The following describes two proteins that form a bound complex.

Residue-level contacts at the interface:
Residue L5 in chain A contacts residue R125 in chain B (closest heavy-atom distance 4.7 Å).
Residue A10 in chain A is in contact with residue L170 in chain B (closest heavy-atom distance 4.9 Å).
Residue D3 in chain A interacts with residue I159 in chain B (closest heavy-atom distance 3.5 Å).
Residue L4 in chain A contacts residue I159 in chain B (closest heavy-atom distance 4.6 Å).
Residue A10 in chain A interacts with residue V162 in chain B (closest heavy-atom distance 4.8 Å).
Residue D3 in chain A is in contact with residue W130 in chain B (closest heavy-atom distance 4.9 Å).
Residue K6 in chain A contacts residue R125 in chain B (closest heavy-atom distance 4.8 Å).
Residue V83 in chain A interacts with residue P113 in chain B (closest heavy-atom distance 4.5 Å).
Residue D3 in chain A interacts with residue D129 in chain B (closest heavy-atom distance 4.6 Å).
Residue F7 in chain A interacts with residue V162 in chain B (closest heavy-atom distance 4.5 Å).
Residue R81 in chain A contacts residue P113 in chain B (closest heavy-atom distance 4.8 Å).
Residue L78 in chain A contacts residue V111 in chain B (closest heavy-atom distance 4.5 Å).
Residue K79 in chain A is in contact with residue V111 in chain B (closest heavy-atom distance 4.4 Å).
Residue D3 in chain A is in contact with residue R125 in chain B (closest heavy-atom distance 3.2 Å).
Residue R81 in chain A is in contact with residue V111 in chain B (closest heavy-atom distance 3.3 Å).
Residue G82 in chain A contacts residue P113 in chain B (closest heavy-atom distance 3.6 Å).
Residue R81 in chain A is in contact with residue Y112 in chain B (closest heavy-atom distance 3.2 Å).
Residue G82 in chain A contacts residue Y112 in chain B (closest heavy-atom distance 4.6 Å).
Residue Y68 in chain A is in contact with residue Y112 in chain B (closest heavy-atom distance 3.9 Å).

Sequence of chain A:
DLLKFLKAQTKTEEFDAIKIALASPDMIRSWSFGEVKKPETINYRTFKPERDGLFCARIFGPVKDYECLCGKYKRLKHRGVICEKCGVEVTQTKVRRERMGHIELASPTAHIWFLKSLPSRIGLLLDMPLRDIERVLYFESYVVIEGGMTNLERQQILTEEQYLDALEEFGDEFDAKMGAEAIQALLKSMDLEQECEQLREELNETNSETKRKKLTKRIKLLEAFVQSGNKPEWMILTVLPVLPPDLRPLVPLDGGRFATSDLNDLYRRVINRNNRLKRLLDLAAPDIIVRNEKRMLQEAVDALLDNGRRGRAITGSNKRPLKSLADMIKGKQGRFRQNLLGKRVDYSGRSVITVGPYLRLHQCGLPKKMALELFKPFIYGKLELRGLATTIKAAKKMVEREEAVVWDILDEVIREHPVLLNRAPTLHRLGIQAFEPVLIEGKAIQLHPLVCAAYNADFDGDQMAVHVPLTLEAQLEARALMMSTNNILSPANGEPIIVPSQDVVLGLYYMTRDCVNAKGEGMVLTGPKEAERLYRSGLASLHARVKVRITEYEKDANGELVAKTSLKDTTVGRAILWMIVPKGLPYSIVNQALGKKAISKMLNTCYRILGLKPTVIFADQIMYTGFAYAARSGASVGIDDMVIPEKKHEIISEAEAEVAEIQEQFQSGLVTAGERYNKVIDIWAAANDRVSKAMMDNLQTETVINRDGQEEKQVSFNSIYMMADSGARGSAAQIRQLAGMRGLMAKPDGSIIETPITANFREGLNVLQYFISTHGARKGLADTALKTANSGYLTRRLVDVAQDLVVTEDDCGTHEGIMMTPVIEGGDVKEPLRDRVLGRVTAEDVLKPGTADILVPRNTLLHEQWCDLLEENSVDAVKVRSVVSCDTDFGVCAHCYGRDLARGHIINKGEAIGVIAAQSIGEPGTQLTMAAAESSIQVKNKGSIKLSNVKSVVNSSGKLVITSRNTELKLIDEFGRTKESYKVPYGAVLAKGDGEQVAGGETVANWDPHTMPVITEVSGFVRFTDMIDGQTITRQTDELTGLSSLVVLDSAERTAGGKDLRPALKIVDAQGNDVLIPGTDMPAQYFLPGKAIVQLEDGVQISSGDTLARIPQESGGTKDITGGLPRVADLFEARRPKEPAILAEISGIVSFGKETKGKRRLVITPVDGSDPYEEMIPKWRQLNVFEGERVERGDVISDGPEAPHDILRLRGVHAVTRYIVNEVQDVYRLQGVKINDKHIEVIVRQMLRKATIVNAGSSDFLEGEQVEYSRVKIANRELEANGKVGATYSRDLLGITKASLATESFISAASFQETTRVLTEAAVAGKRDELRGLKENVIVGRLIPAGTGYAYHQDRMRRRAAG

Sequence of chain B:
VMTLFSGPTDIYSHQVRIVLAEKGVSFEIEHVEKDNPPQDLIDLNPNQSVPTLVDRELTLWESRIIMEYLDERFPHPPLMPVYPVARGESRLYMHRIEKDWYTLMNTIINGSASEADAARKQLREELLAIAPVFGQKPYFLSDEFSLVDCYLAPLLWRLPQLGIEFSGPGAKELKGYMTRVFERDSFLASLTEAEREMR